Interface contacts:
Residue Y532 in protein 1 interacts with residue W58 in protein 2 (closest heavy-atom distance 3.0 Å).
Residue N650 in protein 1 contacts residue H49 in protein 2 (closest heavy-atom distance 3.6 Å).
Residue Q138 in protein 1 is in contact with residue P39 in protein 2 (closest heavy-atom distance 3.6 Å).
Residue A533 in protein 1 interacts with residue R60 in protein 2 (closest heavy-atom distance 2.9 Å).
Residue P837 in protein 1 interacts with residue H80 in protein 2 (closest heavy-atom distance 3.1 Å).
Residue Y532 in protein 1 contacts residue Q43 in protein 2 (closest heavy-atom distance 3.6 Å).
Residue E713 in protein 1 interacts with residue V81 in protein 2 (closest heavy-atom distance 2.5 Å).
Residue F726 in protein 1 contacts residue H49 in protein 2 (closest heavy-atom distance 3.4 Å).
Residue P720 in protein 1 interacts with residue W55 in protein 2 (closest heavy-atom distance 3.7 Å).
Residue V834 in protein 1 interacts with residue R78 in protein 2 (closest heavy-atom distance 2.9 Å).
Residue D534 in protein 1 is in contact with residue R60 in protein 2 (closest heavy-atom distance 2.8 Å).
Residue Q138 in protein 1 is in contact with residue H40 in protein 2 (closest heavy-atom distance 2.8 Å).
Residue M535 in protein 1 contacts residue R60 in protein 2 (closest heavy-atom distance 3.6 Å).
Residue S716 in protein 1 is in contact with residue K56 in protein 2 (closest heavy-atom distance 3.1 Å).
Residue S531 in protein 1 interacts with residue R57 in protein 2 (closest heavy-atom distance 3.1 Å).
Residue M135 in protein 1 is in contact with residue P39 in protein 2 (closest heavy-atom distance 3.7 Å).
Residue R142 in protein 1 interacts with residue P39 in protein 2 (closest heavy-atom distance 3.3 Å).
Residue Y839 in protein 1 is in contact with residue G52 in protein 2 (closest heavy-atom distance 3.6 Å).
Residue A533 in protein 1 interacts with residue W58 in protein 2 (closest heavy-atom distance 3.7 Å).
Residue P837 in protein 1 interacts with residue V81 in protein 2 (closest heavy-atom distance 3.6 Å).
Residue Y182 in protein 1 is in contact with residue T37 in protein 2 (closest heavy-atom distance 2.6 Å).
Residue M712 in protein 1 contacts residue V81 in protein 2 (closest heavy-atom distance 3.6 Å).
Residue R378 in protein 1 interacts with residue D35 in protein 2 (closest heavy-atom distance 3.4 Å).
Residue S716 in protein 1 is in contact with residue V54 in protein 2 (closest heavy-atom distance 3.3 Å).
Residue D139 in protein 1 interacts with residue P39 in protein 2 (closest heavy-atom distance 3.7 Å).
Residue G728 in protein 1 is in contact with residue V54 in protein 2 (closest heavy-atom distance 3.1 Å).
Residue R378 in protein 1 interacts with residue P36 in protein 2 (closest heavy-atom distance 3.7 Å).
Residue I64 in protein 1 contacts residue F77 in protein 2 (closest heavy-atom distance 3.7 Å).
Residue M135 in protein 1 contacts residue D38 in protein 2 (closest heavy-atom distance 3.8 Å).
Residue E713 in protein 1 interacts with residue K56 in protein 2 (closest heavy-atom distance 2.9 Å).
Residue R717 in protein 1 interacts with residue P36 in protein 2 (closest heavy-atom distance 3.5 Å).
Residue P837 in protein 1 is in contact with residue F77 in protein 2 (closest heavy-atom distance 3.3 Å).
Residue E382 in protein 1 contacts residue Q43 in protein 2 (closest heavy-atom distance 2.9 Å).
Residue Y532 in protein 1 interacts with residue K56 in protein 2 (closest heavy-atom distance 3.5 Å).
Residue A189 in protein 1 contacts residue T37 in protein 2 (closest heavy-atom distance 3.8 Å).
Residue V184 in protein 1 interacts with residue T37 in protein 2 (closest heavy-atom distance 3.7 Å).
Residue S531 in protein 1 contacts residue K56 in protein 2 (closest heavy-atom distance 3.7 Å).
Residue N650 in protein 1 interacts with residue W55 in protein 2 (closest heavy-atom distance 3.6 Å).
Residue P816 in protein 1 contacts residue R78 in protein 2 (closest heavy-atom distance 3.7 Å).
Residue R142 in protein 1 is in contact with residue R27 in protein 2 (closest heavy-atom distance 3.3 Å).
Residue V184 in protein 1 contacts residue P36 in protein 2 (closest heavy-atom distance 3.7 Å).
Residue G728 in protein 1 contacts residue G53 in protein 2 (closest heavy-atom distance 3.5 Å).
Residue E729 in protein 1 interacts with residue G53 in protein 2 (closest heavy-atom distance 3.7 Å).
Residue E729 in protein 1 is in contact with residue M51 in protein 2 (closest heavy-atom distance 3.5 Å).
Residue E382 in protein 1 contacts residue P36 in protein 2 (closest heavy-atom distance 3.6 Å).
Residue R717 in protein 1 is in contact with residue Q43 in protein 2 (closest heavy-atom distance 3.0 Å).
Residue D835 in protein 1 is in contact with residue F77 in protein 2 (closest heavy-atom distance 3.5 Å).
Residue M135 in protein 1 contacts residue T37 in protein 2 (closest heavy-atom distance 3.4 Å).
Residue G728 in protein 1 interacts with residue W55 in protein 2 (closest heavy-atom distance 3.6 Å).
Residue Y839 in protein 1 interacts with residue V54 in protein 2 (closest heavy-atom distance 3.7 Å).
Residue A60 in protein 1 contacts residue V81 in protein 2 (closest heavy-atom distance 3.4 Å).
Residue A379 in protein 1 contacts residue P36 in protein 2 (closest heavy-atom distance 3.0 Å).
Residue R142 in protein 1 contacts residue E63 in protein 2 (closest heavy-atom distance 3.8 Å).
Residue Q183 in protein 1 contacts residue W58 in protein 2 (closest heavy-atom distance 3.6 Å).
Residue W530 in protein 1 contacts residue W55 in protein 2 (closest heavy-atom distance 3.7 Å).
Residue D144 in protein 1 is in contact with residue K74 in protein 2 (closest heavy-atom distance 3.8 Å).
Residue A60 in protein 1 contacts residue H80 in protein 2 (closest heavy-atom distance 3.7 Å).
Residue R378 in protein 1 contacts residue P34 in protein 2 (closest heavy-atom distance 3.4 Å).
Residue T838 in protein 1 contacts residue R78 in protein 2 (closest heavy-atom distance 3.0 Å).
Residue G727 in protein 1 interacts with residue W55 in protein 2 (closest heavy-atom distance 3.6 Å).

Sequence of protein 2:
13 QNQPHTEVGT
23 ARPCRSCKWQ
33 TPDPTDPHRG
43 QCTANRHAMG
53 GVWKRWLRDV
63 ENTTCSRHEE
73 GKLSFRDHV

Sequence of protein 1:
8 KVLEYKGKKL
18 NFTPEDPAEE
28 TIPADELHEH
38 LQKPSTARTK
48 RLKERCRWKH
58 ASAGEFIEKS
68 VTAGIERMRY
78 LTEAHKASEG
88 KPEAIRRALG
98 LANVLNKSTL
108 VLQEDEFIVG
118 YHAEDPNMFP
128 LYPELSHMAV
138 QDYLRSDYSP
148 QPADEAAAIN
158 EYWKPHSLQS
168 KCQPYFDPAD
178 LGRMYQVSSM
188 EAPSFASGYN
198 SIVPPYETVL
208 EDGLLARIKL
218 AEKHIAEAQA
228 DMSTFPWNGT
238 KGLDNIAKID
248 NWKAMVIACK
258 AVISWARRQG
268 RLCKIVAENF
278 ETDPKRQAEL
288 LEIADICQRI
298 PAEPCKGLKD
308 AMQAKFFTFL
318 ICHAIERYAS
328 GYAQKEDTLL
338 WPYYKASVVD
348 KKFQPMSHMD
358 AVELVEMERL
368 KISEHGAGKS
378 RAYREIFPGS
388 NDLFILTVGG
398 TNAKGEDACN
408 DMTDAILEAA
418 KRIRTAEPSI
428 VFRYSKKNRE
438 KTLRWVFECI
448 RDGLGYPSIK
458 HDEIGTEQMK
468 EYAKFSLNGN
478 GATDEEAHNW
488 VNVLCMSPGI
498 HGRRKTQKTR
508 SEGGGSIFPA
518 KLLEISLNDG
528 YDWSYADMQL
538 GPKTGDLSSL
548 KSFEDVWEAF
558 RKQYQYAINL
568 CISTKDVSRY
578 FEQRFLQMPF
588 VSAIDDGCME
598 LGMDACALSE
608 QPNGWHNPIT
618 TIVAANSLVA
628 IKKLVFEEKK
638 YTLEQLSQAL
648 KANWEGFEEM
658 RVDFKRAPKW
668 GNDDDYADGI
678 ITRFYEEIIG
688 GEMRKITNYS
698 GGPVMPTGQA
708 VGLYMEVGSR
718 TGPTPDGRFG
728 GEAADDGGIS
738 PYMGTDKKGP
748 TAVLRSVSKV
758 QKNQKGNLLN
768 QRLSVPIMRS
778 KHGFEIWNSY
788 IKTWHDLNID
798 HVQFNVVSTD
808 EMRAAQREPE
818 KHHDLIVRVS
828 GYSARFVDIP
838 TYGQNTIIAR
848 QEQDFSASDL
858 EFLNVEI

The following describes two proteins that form a bound complex.